Sequence of protein 1:
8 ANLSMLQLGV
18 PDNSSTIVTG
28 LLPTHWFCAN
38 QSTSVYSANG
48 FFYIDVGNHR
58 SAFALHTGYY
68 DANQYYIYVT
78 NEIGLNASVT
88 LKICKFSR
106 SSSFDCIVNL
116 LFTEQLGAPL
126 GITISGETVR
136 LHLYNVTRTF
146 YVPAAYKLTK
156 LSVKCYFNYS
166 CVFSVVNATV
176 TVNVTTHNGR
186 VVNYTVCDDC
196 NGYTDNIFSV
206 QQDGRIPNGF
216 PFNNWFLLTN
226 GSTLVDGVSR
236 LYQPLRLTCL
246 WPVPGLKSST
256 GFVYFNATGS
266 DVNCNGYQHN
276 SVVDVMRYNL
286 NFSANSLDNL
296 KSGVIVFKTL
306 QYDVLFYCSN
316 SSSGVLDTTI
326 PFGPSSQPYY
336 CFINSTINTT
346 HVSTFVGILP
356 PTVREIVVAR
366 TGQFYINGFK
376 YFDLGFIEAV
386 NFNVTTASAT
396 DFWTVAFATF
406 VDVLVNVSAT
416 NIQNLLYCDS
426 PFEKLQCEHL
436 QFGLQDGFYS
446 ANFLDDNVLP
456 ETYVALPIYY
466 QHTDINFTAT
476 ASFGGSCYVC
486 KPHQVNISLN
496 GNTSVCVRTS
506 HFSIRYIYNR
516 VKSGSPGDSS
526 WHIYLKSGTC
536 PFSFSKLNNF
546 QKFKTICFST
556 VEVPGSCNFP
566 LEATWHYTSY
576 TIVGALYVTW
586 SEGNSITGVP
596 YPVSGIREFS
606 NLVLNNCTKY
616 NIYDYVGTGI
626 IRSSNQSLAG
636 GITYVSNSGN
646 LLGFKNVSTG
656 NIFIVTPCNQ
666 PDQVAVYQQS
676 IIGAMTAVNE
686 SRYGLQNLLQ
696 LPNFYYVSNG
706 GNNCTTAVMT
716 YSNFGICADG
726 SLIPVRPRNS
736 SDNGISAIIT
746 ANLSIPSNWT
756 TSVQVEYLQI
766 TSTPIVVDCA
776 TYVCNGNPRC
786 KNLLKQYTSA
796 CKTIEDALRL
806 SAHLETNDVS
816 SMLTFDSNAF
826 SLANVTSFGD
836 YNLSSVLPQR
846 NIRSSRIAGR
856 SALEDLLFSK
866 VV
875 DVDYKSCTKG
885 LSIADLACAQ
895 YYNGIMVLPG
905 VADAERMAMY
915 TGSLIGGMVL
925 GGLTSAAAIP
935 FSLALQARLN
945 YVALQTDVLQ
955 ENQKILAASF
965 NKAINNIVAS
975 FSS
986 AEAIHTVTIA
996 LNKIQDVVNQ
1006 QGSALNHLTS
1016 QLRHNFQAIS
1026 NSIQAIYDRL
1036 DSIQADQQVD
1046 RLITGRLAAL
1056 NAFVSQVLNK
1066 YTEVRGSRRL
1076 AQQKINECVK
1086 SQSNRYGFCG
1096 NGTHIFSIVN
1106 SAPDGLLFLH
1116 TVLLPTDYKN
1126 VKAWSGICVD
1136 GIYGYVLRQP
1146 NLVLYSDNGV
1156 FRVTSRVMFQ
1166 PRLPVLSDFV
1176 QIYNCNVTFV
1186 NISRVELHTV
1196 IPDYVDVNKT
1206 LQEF

This data describes a binding interaction between two proteins.

Sequence of protein 2:
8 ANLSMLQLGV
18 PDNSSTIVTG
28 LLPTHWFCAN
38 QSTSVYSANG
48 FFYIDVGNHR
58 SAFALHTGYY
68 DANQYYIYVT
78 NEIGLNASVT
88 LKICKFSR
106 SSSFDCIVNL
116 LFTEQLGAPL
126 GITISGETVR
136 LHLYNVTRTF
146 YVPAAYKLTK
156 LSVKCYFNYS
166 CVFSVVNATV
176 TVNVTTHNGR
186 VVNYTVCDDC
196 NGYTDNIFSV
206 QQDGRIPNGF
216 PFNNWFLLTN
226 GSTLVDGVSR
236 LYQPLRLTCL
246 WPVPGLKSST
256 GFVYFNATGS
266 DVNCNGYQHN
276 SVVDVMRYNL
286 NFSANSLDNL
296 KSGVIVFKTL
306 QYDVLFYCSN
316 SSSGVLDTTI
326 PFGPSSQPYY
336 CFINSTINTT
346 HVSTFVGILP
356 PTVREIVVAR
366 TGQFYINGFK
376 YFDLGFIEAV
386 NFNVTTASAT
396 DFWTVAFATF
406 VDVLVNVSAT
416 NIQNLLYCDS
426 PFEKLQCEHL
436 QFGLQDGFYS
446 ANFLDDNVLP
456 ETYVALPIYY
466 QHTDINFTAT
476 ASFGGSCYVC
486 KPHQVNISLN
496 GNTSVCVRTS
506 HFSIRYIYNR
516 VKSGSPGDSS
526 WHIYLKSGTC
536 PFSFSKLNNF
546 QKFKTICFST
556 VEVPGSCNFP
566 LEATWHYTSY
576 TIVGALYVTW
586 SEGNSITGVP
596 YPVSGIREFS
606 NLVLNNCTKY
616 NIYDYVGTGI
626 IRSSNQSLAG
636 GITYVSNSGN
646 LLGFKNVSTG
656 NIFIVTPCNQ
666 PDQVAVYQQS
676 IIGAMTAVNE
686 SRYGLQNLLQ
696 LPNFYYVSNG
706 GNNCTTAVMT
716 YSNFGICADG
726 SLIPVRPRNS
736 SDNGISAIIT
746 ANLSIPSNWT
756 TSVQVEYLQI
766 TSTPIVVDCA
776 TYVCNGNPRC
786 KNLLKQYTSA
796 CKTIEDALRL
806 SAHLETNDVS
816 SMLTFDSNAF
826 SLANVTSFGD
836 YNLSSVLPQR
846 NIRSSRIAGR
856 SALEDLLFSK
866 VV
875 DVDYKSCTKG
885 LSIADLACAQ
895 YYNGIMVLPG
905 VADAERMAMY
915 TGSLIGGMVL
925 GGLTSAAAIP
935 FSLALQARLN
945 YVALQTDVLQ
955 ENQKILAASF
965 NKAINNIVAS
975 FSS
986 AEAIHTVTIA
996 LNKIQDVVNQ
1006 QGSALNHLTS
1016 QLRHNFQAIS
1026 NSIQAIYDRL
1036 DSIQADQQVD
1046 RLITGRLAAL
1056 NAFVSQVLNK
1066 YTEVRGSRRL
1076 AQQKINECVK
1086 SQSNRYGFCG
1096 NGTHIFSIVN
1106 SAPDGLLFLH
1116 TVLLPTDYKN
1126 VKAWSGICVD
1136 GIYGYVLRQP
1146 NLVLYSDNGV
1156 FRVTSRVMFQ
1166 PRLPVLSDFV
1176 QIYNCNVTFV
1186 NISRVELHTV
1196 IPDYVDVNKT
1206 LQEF

Contacts between the two chains:
Residue T928 in protein 2 contacts residue N747 in protein 1 (closest heavy-atom distance 2.9 Å).
Residue S1027 in protein 2 is in contact with residue V621 in protein 1 (closest heavy-atom distance 3.2 Å).
Residue L924 in protein 2 contacts residue N738 in protein 1 (closest heavy-atom distance 3.2 Å).
Residue L902 in protein 2 is in contact with residue Y716 in protein 1 (closest heavy-atom distance 3.0 Å).
Residue T882 in protein 2 contacts residue A682 in protein 1 (closest heavy-atom distance 3.3 Å).
Residue R804 in protein 2 interacts with residue F443 in protein 1 (closest heavy-atom distance 2.6 Å).
Residue K786 in protein 2 contacts residue E433 in protein 1 (closest heavy-atom distance 2.7 Å).
Residue G926 in protein 2 contacts residue L748 in protein 1 (closest heavy-atom distance 3.3 Å).
Residue R910 in protein 2 interacts with residue V730 in protein 1 (closest heavy-atom distance 3.3 Å).
Residue N897 in protein 2 interacts with residue S643 in protein 1 (closest heavy-atom distance 3.1 Å).
Residue D1036 in protein 2 is in contact with residue S538 in protein 1 (closest heavy-atom distance 2.8 Å).
Residue G925 in protein 2 contacts residue N738 in protein 1 (closest heavy-atom distance 2.7 Å).
Residue G926 in protein 2 contacts residue S741 in protein 1 (closest heavy-atom distance 3.4 Å).
Residue Y1032 in protein 2 interacts with residue K541 in protein 1 (closest heavy-atom distance 3.5 Å).
Residue S413 in protein 2 interacts with residue G636 in protein 1 (closest heavy-atom distance 2.8 Å).
Residue R1046 in protein 2 contacts residue Q1022 in protein 1 (closest heavy-atom distance 2.9 Å).
Residue Y878 in protein 2 contacts residue N698 in protein 1 (closest heavy-atom distance 3.4 Å).
Residue P903 in protein 2 is in contact with residue Y716 in protein 1 (closest heavy-atom distance 2.3 Å).
Residue F820 in protein 2 contacts residue S735 in protein 1 (closest heavy-atom distance 3.1 Å).
Residue S794 in protein 2 contacts residue R1018 in protein 1 (closest heavy-atom distance 3.2 Å).
Residue R1034 in protein 2 interacts with residue S538 in protein 1 (closest heavy-atom distance 3.1 Å).
Residue R1018 in protein 2 contacts residue N642 in protein 1 (closest heavy-atom distance 2.8 Å).
Residue T928 in protein 2 interacts with residue N1125 in protein 1 (closest heavy-atom distance 3.1 Å).
Residue L937 in protein 2 is in contact with residue I744 in protein 1 (closest heavy-atom distance 3.5 Å).
Residue A795 in protein 2 interacts with residue H1019 in protein 1 (closest heavy-atom distance 3.5 Å).
Residue L818 in protein 2 is in contact with residue P732 in protein 1 (closest heavy-atom distance 3.2 Å).
Residue S1172 in protein 2 is in contact with residue S1172 in protein 1 (closest heavy-atom distance 2.8 Å).
Residue D875 in protein 2 interacts with residue N698 in protein 1 (closest heavy-atom distance 3.4 Å).
Residue S886 in protein 2 interacts with residue Q631 in protein 1 (closest heavy-atom distance 2.9 Å).
Residue G926 in protein 2 interacts with residue I740 in protein 1 (closest heavy-atom distance 3.3 Å).
Residue R1018 in protein 2 is in contact with residue S643 in protein 1 (closest heavy-atom distance 3.5 Å).
Residue D231 in protein 2 is in contact with residue G636 in protein 1 (closest heavy-atom distance 3.2 Å).
Residue S886 in protein 2 contacts residue I659 in protein 1 (closest heavy-atom distance 3.5 Å).
Residue K790 in protein 2 interacts with residue R235 in protein 1 (closest heavy-atom distance 3.4 Å).
Residue L924 in protein 2 interacts with residue G739 in protein 1 (closest heavy-atom distance 2.9 Å).
Residue Y895 in protein 2 is in contact with residue Q665 in protein 1 (closest heavy-atom distance 3.3 Å).
Residue Q1078 in protein 2 contacts residue R1090 in protein 1 (closest heavy-atom distance 3.4 Å).
Residue L927 in protein 2 contacts residue N738 in protein 1 (closest heavy-atom distance 2.6 Å).
Residue D231 in protein 2 contacts residue T638 in protein 1 (closest heavy-atom distance 3.4 Å).
Residue D1033 in protein 2 is in contact with residue N544 in protein 1 (closest heavy-atom distance 3.0 Å).
Residue R910 in protein 2 is in contact with residue S717 in protein 1 (closest heavy-atom distance 3.0 Å).
Residue G904 in protein 2 is in contact with residue S717 in protein 1 (closest heavy-atom distance 2.7 Å).
Residue T1014 in protein 2 contacts residue N642 in protein 1 (closest heavy-atom distance 3.5 Å).
Residue Y895 in protein 2 contacts residue P666 in protein 1 (closest heavy-atom distance 3.1 Å).
Residue G926 in protein 2 interacts with residue N738 in protein 1 (closest heavy-atom distance 3.5 Å).
Residue I887 in protein 2 contacts residue Q631 in protein 1 (closest heavy-atom distance 3.2 Å).
Residue D821 in protein 2 contacts residue S735 in protein 1 (closest heavy-atom distance 3.4 Å).
Residue V952 in protein 2 is in contact with residue N1181 in protein 1 (closest heavy-atom distance 3.3 Å).
Residue V952 in protein 2 interacts with residue N1179 in protein 1 (closest heavy-atom distance 2.9 Å).
Residue V876 in protein 2 is in contact with residue N698 in protein 1 (closest heavy-atom distance 3.5 Å).
Residue N1081 in protein 2 interacts with residue G1092 in protein 1 (closest heavy-atom distance 3.5 Å).
Residue D907 in protein 2 contacts residue N718 in protein 1 (closest heavy-atom distance 3.0 Å).
Residue D773 in protein 2 is in contact with residue S445 in protein 1 (closest heavy-atom distance 3.4 Å).
Residue D821 in protein 2 is in contact with residue S736 in protein 1 (closest heavy-atom distance 3.2 Å).
Residue L885 in protein 2 interacts with residue S629 in protein 1 (closest heavy-atom distance 2.7 Å).
Residue T928 in protein 2 interacts with residue S749 in protein 1 (closest heavy-atom distance 3.4 Å).
Residue E1082 in protein 2 interacts with residue R1090 in protein 1 (closest heavy-atom distance 3.1 Å).
Residue R1034 in protein 2 interacts with residue P536 in protein 1 (closest heavy-atom distance 2.9 Å).
Residue F820 in protein 2 interacts with residue R733 in protein 1 (closest heavy-atom distance 3.1 Å).
Residue D231 in protein 2 is in contact with residue I637 in protein 1 (closest heavy-atom distance 3.4 Å).